These two protein chains interact to form a complex.

Sequence of protein 2:
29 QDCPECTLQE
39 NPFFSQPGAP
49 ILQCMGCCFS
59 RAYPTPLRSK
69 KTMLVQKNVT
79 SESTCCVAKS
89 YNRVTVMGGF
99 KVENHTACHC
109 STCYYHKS

Residue-level contacts at the interface:
Residue I73 in protein 1 contacts residue T70 in protein 2 (closest heavy-atom distance 4.5 Å).
Residue E22 in protein 1 interacts with residue R66 in protein 2 (closest heavy-atom distance 3.8 Å).
Residue N97 in protein 1 interacts with residue M71 in protein 2 (closest heavy-atom distance 4.8 Å).
Residue K99 in protein 1 interacts with residue T70 in protein 2 (closest heavy-atom distance 4.0 Å).
Residue D74 in protein 1 interacts with residue T70 in protein 2 (closest heavy-atom distance 3.7 Å).
Residue T98 in protein 1 interacts with residue L72 in protein 2 (closest heavy-atom distance 3.7 Å).
Residue N122 in protein 1 is in contact with residue L72 in protein 2 (closest heavy-atom distance 4.6 Å).
Residue N97 in protein 1 is in contact with residue T70 in protein 2 (closest heavy-atom distance 3.3 Å).
Residue D74 in protein 1 is in contact with residue K69 in protein 2 (closest heavy-atom distance 3.7 Å).
Residue T98 in protein 1 interacts with residue T70 in protein 2 (closest heavy-atom distance 4.4 Å).
Residue Q72 in protein 1 interacts with residue T70 in protein 2 (closest heavy-atom distance 4.0 Å).
Residue K99 in protein 1 contacts residue K69 in protein 2 (closest heavy-atom distance 4.1 Å).
Residue K99 in protein 1 is in contact with residue L72 in protein 2 (closest heavy-atom distance 4.0 Å).
Residue K99 in protein 1 contacts residue M71 in protein 2 (closest heavy-atom distance 4.8 Å).

Sequence of protein 1:
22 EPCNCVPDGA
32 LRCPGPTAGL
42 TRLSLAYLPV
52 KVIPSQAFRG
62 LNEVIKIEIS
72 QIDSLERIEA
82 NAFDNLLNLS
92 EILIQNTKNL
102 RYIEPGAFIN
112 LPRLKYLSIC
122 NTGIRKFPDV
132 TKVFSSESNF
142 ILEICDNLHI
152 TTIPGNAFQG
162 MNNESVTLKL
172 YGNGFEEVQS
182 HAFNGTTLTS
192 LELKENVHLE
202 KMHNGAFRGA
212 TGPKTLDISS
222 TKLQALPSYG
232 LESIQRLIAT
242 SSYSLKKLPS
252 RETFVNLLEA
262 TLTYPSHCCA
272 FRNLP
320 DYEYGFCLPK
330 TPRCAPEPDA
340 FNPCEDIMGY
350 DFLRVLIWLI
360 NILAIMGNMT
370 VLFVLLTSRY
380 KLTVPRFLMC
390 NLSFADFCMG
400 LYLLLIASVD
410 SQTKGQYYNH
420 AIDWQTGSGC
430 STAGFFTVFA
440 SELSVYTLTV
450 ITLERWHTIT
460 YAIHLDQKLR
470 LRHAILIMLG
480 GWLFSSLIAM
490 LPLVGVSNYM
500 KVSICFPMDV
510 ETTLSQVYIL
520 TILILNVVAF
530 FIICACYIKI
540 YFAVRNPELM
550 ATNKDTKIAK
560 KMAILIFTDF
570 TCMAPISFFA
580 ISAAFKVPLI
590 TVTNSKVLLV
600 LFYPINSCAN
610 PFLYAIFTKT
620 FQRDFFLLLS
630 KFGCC